These two protein chains interact to form a complex.

Sequence of protein 1:
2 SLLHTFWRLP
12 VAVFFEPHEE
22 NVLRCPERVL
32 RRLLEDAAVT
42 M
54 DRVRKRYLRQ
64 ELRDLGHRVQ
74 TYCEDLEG

Residue-level contacts at the interface:
Residue R57 in protein 1 is in contact with residue L2240 in protein 2 (closest heavy-atom distance 4.4 Å).
Residue Y60 in protein 1 is in contact with residue L2238 in protein 2 (closest heavy-atom distance 3.2 Å).
Residue R71 in protein 1 interacts with residue I2232 in protein 2 (closest heavy-atom distance 4.7 Å).
Residue D67 in protein 1 interacts with residue Y2239 in protein 2 (closest heavy-atom distance 3.4 Å).
Residue E64 in protein 1 interacts with residue Y2239 in protein 2 (closest heavy-atom distance 2.9 Å).
Residue Q63 in protein 1 interacts with residue Y2239 in protein 2 (closest heavy-atom distance 3.2 Å).
Residue D67 in protein 1 contacts residue M2235 in protein 2 (closest heavy-atom distance 3.6 Å).
Residue Y60 in protein 1 interacts with residue Y2239 in protein 2 (closest heavy-atom distance 2.8 Å).
Residue L61 in protein 1 is in contact with residue Y2239 in protein 2 (closest heavy-atom distance 5.0 Å).
Residue R57 in protein 1 interacts with residue Y2239 in protein 2 (closest heavy-atom distance 3.8 Å).

Sequence of protein 2:
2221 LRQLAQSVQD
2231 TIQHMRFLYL